Sequence of chain B:
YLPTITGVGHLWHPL

The following describes two proteins that form a bound complex.

Sequence of chain A:
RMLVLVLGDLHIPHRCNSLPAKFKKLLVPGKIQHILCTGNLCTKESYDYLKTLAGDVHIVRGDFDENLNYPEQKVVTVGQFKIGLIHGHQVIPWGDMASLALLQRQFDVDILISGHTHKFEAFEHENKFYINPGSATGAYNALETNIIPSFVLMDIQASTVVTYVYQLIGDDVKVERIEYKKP

Interface contacts:
Residue Q176 in chain A is in contact with residue I6 in chain B (closest heavy-atom distance 3.3 Å).
Residue V174 in chain A contacts residue I6 in chain B (closest heavy-atom distance 3.9 Å).
Residue V182 in chain A is in contact with residue L3 in chain B (closest heavy-atom distance 3.8 Å).
Residue L162 in chain A interacts with residue P15 in chain B (closest heavy-atom distance 3.8 Å).
Residue L35 in chain A interacts with residue L16 in chain B (closest heavy-atom distance 3.9 Å).
Residue V184 in chain A interacts with residue T5 in chain B (closest heavy-atom distance 3.2 Å).
Residue V184 in chain A is in contact with residue H14 in chain B (closest heavy-atom distance 4.8 Å).
Residue K183 in chain A contacts residue I6 in chain B (closest heavy-atom distance 3.6 Å).
Residue R10 in chain A is in contact with residue P15 in chain B (closest heavy-atom distance 4.5 Å).
Residue V184 in chain A interacts with residue I6 in chain B (closest heavy-atom distance 3.0 Å).
Residue E185 in chain A is in contact with residue I6 in chain B (closest heavy-atom distance 3.0 Å).
Residue Y175 in chain A contacts residue L16 in chain B (closest heavy-atom distance 3.5 Å).
Residue Y175 in chain A is in contact with residue P15 in chain B (closest heavy-atom distance 4.0 Å).
Residue L35 in chain A interacts with residue L3 in chain B (closest heavy-atom distance 4.8 Å).
Residue V184 in chain A interacts with residue L3 in chain B (closest heavy-atom distance 3.6 Å).
Residue E185 in chain A contacts residue T5 in chain B (closest heavy-atom distance 3.7 Å).
Residue L36 in chain A contacts residue L16 in chain B (closest heavy-atom distance 4.1 Å).
Residue Y173 in chain A contacts residue L12 in chain B (closest heavy-atom distance 4.3 Å).
Residue L162 in chain A contacts residue L16 in chain B (closest heavy-atom distance 3.8 Å).
Residue I41 in chain A contacts residue L16 in chain B (closest heavy-atom distance 4.2 Å).
Residue F160 in chain A is in contact with residue L16 in chain B (closest heavy-atom distance 4.0 Å).
Residue K40 in chain A is in contact with residue P15 in chain B (closest heavy-atom distance 3.3 Å).
Residue L12 in chain A is in contact with residue L16 in chain B (closest heavy-atom distance 4.5 Å).
Residue R186 in chain A contacts residue L12 in chain B (closest heavy-atom distance 3.4 Å).
Residue E185 in chain A is in contact with residue L12 in chain B (closest heavy-atom distance 4.3 Å).
Residue V182 in chain A is in contact with residue P4 in chain B (closest heavy-atom distance 3.6 Å).
Residue L12 in chain A interacts with residue P15 in chain B (closest heavy-atom distance 4.0 Å).
Residue V184 in chain A is in contact with residue L12 in chain B (closest heavy-atom distance 3.9 Å).
Residue K183 in chain A contacts residue L3 in chain B (closest heavy-atom distance 4.9 Å).
Residue R186 in chain A interacts with residue W13 in chain B (closest heavy-atom distance 4.8 Å).
Residue V184 in chain A contacts residue P4 in chain B (closest heavy-atom distance 3.0 Å).
Residue Y173 in chain A interacts with residue W13 in chain B (closest heavy-atom distance 3.5 Å).
Residue I178 in chain A is in contact with residue I6 in chain B (closest heavy-atom distance 4.9 Å).
Residue K183 in chain A is in contact with residue T5 in chain B (closest heavy-atom distance 3.5 Å).
Residue K40 in chain A is in contact with residue L16 in chain B (closest heavy-atom distance 4.1 Å).
Residue L35 in chain A is in contact with residue H14 in chain B (closest heavy-atom distance 4.1 Å).
Residue E185 in chain A interacts with residue T7 in chain B (closest heavy-atom distance 2.7 Å).
Residue Y175 in chain A is in contact with residue H14 in chain B (closest heavy-atom distance 2.7 Å).
Residue D164 in chain A contacts residue P15 in chain B (closest heavy-atom distance 3.8 Å).
Residue Y173 in chain A contacts residue P15 in chain B (closest heavy-atom distance 3.5 Å).
Residue K183 in chain A contacts residue P4 in chain B (closest heavy-atom distance 3.2 Å).
Residue Y173 in chain A contacts residue H14 in chain B (closest heavy-atom distance 3.9 Å).
Residue Y175 in chain A is in contact with residue L3 in chain B (closest heavy-atom distance 4.0 Å).